This data describes a binding interaction between two proteins.

Sequence of the first protein:
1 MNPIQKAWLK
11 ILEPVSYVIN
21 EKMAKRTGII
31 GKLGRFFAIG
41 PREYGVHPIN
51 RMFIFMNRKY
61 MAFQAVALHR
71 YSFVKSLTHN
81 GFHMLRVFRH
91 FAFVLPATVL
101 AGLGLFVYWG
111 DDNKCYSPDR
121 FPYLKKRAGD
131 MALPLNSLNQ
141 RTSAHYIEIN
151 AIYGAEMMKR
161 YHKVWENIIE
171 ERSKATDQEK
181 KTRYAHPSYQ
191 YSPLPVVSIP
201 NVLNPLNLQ

Residue-level contacts at the interface:
Residue R176 in the second protein is in contact with residue P195 in the first protein (closest heavy-atom distance 2.5 Å).
Residue D65 in the second protein contacts residue S143 in the first protein (closest heavy-atom distance 2.6 Å).
Residue E168 in the second protein is in contact with residue R172 in the first protein (closest heavy-atom distance 3.5 Å).
Residue N87 in the second protein is in contact with residue L103 in the first protein (closest heavy-atom distance 2.8 Å).
Residue F54 in the second protein interacts with residue G154 in the first protein (closest heavy-atom distance 3.4 Å).
Residue D66 in the second protein interacts with residue R141 in the first protein (closest heavy-atom distance 2.4 Å).
Residue N97 in the second protein contacts residue M61 in the first protein (closest heavy-atom distance 3.4 Å).
Residue Y69 in the second protein is in contact with residue I147 in the first protein (closest heavy-atom distance 3.4 Å).
Residue F136 in the second protein contacts residue H145 in the first protein (closest heavy-atom distance 3.5 Å).
Residue E172 in the second protein is in contact with residue R172 in the first protein (closest heavy-atom distance 2.6 Å).
Residue L147 in the second protein is in contact with residue Y153 in the first protein (closest heavy-atom distance 3.4 Å).
Residue E52 in the second protein interacts with residue Y153 in the first protein (closest heavy-atom distance 3.3 Å).
Residue N121 in the second protein contacts residue Y108 in the first protein (closest heavy-atom distance 3.1 Å).
Residue Y79 in the second protein contacts residue F106 in the first protein (closest heavy-atom distance 2.4 Å).
Residue N151 in the second protein interacts with residue Y153 in the first protein (closest heavy-atom distance 3.1 Å).
Residue M67 in the second protein contacts residue A144 in the first protein (closest heavy-atom distance 3.0 Å).
Residue K80 in the second protein is in contact with residue V107 in the first protein (closest heavy-atom distance 3.2 Å).
Residue L90 in the second protein contacts residue F53 in the first protein (closest heavy-atom distance 3.5 Å).
Residue N151 in the second protein is in contact with residue M157 in the first protein (closest heavy-atom distance 3.3 Å).
Residue Q129 in the second protein contacts residue Y116 in the first protein (closest heavy-atom distance 3.6 Å).
Residue T71 in the second protein is in contact with residue Y116 in the first protein (closest heavy-atom distance 2.9 Å).
Residue N94 in the second protein interacts with residue N57 in the first protein (closest heavy-atom distance 2.9 Å).
Residue K80 in the second protein interacts with residue N113 in the first protein (closest heavy-atom distance 3.1 Å).
Residue F54 in the second protein interacts with residue M158 in the first protein (closest heavy-atom distance 3.6 Å).
Residue K161 in the second protein interacts with residue Y184 in the first protein (closest heavy-atom distance 3.4 Å).
Residue I140 in the second protein contacts residue I149 in the first protein (closest heavy-atom distance 3.6 Å).
Residue F98 in the second protein is in contact with residue M61 in the first protein (closest heavy-atom distance 3.5 Å).
Residue N94 in the second protein is in contact with residue M61 in the first protein (closest heavy-atom distance 3.4 Å).
Residue L56 in the second protein is in contact with residue N150 in the first protein (closest heavy-atom distance 2.6 Å).
Residue M55 in the second protein is in contact with residue N150 in the first protein (closest heavy-atom distance 3.2 Å).
Residue Y203 in the second protein is in contact with residue Y184 in the first protein (closest heavy-atom distance 3.5 Å).
Residue R103 in the second protein contacts residue A65 in the first protein (closest heavy-atom distance 3.4 Å).
Residue R105 in the second protein interacts with residue H69 in the first protein (closest heavy-atom distance 3.1 Å).
Residue E152 in the second protein interacts with residue R160 in the first protein (closest heavy-atom distance 2.8 Å).
Residue Y79 in the second protein interacts with residue N113 in the first protein (closest heavy-atom distance 3.3 Å).
Residue A83 in the second protein interacts with residue V107 in the first protein (closest heavy-atom distance 3.6 Å).
Residue T68 in the second protein is in contact with residue R141 in the first protein (closest heavy-atom distance 3.5 Å).
Residue T76 in the second protein contacts residue N113 in the first protein (closest heavy-atom distance 3.6 Å).
Residue Y69 in the second protein contacts residue E148 in the first protein (closest heavy-atom distance 2.7 Å).
Residue E158 in the second protein is in contact with residue Y184 in the first protein (closest heavy-atom distance 3.1 Å).
Residue D169 in the second protein interacts with residue K181 in the first protein (closest heavy-atom distance 3.4 Å).
Residue T71 in the second protein interacts with residue P118 in the first protein (closest heavy-atom distance 3.5 Å).
Residue R176 in the second protein interacts with residue V197 in the first protein (closest heavy-atom distance 3.4 Å).
Residue W165 in the second protein is in contact with residue K180 in the first protein (closest heavy-atom distance 3.6 Å).
Residue L56 in the second protein is in contact with residue Y146 in the first protein (closest heavy-atom distance 2.7 Å).
Residue R103 in the second protein is in contact with residue H69 in the first protein (closest heavy-atom distance 3.5 Å).
Residue R201 in the second protein contacts residue Y189 in the first protein (closest heavy-atom distance 3.6 Å).
Residue W63 in the second protein contacts residue S143 in the first protein (closest heavy-atom distance 3.5 Å).
Residue R202 in the second protein interacts with residue K181 in the first protein (closest heavy-atom distance 3.0 Å).
Residue L53 in the second protein interacts with residue M157 in the first protein (closest heavy-atom distance 3.2 Å).
Residue W165 in the second protein contacts residue E171 in the first protein (closest heavy-atom distance 3.2 Å).
Residue Y69 in the second protein is in contact with residue A144 in the first protein (closest heavy-atom distance 3.5 Å).
Residue R202 in the second protein interacts with residue Y189 in the first protein (closest heavy-atom distance 3.2 Å).
Residue R202 in the second protein contacts residue H186 in the first protein (closest heavy-atom distance 2.9 Å).
Residue M67 in the second protein is in contact with residue H145 in the first protein (closest heavy-atom distance 3.6 Å).
Residue W165 in the second protein interacts with residue I168 in the first protein (closest heavy-atom distance 3.4 Å).
Residue K161 in the second protein contacts residue R183 in the first protein (closest heavy-atom distance 3.6 Å).
Residue D65 in the second protein interacts with residue H145 in the first protein (closest heavy-atom distance 3.5 Å).
Residue E168 in the second protein interacts with residue I169 in the first protein (closest heavy-atom distance 3.4 Å).
Residue D198 in the second protein is in contact with residue Y189 in the first protein (closest heavy-atom distance 3.1 Å).

Sequence of the second protein:
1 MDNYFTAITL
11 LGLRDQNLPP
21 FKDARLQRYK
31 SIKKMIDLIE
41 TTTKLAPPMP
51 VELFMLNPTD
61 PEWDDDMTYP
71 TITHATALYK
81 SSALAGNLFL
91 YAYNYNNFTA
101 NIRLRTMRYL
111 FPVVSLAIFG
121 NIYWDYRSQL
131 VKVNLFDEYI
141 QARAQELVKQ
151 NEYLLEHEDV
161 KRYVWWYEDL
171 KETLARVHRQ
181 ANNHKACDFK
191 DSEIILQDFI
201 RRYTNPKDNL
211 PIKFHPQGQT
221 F